Interface contacts:
Residue G87 in the first protein interacts with residue F25 in the second protein (closest heavy-atom distance 3.5 Å).
Residue F84 in the first protein interacts with residue I24 in the second protein (closest heavy-atom distance 3.9 Å).
Residue S80 in the first protein interacts with residue F14 in the second protein (closest heavy-atom distance 3.4 Å).
Residue I74 in the first protein is in contact with residue R16 in the second protein (closest heavy-atom distance 3.7 Å).
Residue Q95 in the first protein interacts with residue M37 in the second protein (closest heavy-atom distance 3.8 Å).
Residue I75 in the first protein contacts residue M21 in the second protein (closest heavy-atom distance 3.9 Å).
Residue Y68 in the first protein contacts residue Q13 in the second protein (closest heavy-atom distance 3.9 Å).
Residue M28 in the first protein is in contact with residue V7 in the second protein (closest heavy-atom distance 3.9 Å).
Residue S80 in the first protein contacts residue S12 in the second protein (closest heavy-atom distance 3.3 Å).
Residue F31 in the first protein interacts with residue W20 in the second protein (closest heavy-atom distance 3.6 Å).
Residue E73 in the first protein contacts residue N15 in the second protein (closest heavy-atom distance 3.1 Å).
Residue F84 in the first protein contacts residue V27 in the second protein (closest heavy-atom distance 4.0 Å).
Residue F92 in the first protein contacts residue A36 in the second protein (closest heavy-atom distance 3.9 Å).
Residue L83 in the first protein contacts residue M21 in the second protein (closest heavy-atom distance 3.8 Å).
Residue C90 in the first protein contacts residue F25 in the second protein (closest heavy-atom distance 3.8 Å).
Residue S80 in the first protein interacts with residue N15 in the second protein (closest heavy-atom distance 3.1 Å).
Residue Y26 in the first protein is in contact with residue P8 in the second protein (closest heavy-atom distance 3.8 Å).
Residue I74 in the first protein interacts with residue P18 in the second protein (closest heavy-atom distance 3.8 Å).
Residue Y68 in the first protein is in contact with residue F6 in the second protein (closest heavy-atom distance 3.6 Å).
Residue L83 in the first protein is in contact with residue I24 in the second protein (closest heavy-atom distance 3.6 Å).
Residue Y26 in the first protein is in contact with residue V7 in the second protein (closest heavy-atom distance 2.8 Å).
Residue L83 in the first protein interacts with residue F25 in the second protein (closest heavy-atom distance 3.7 Å).
Residue I74 in the first protein is in contact with residue N15 in the second protein (closest heavy-atom distance 3.4 Å).
Residue A91 in the first protein is in contact with residue E33 in the second protein (closest heavy-atom distance 3.7 Å).
Residue D66 in the first protein interacts with residue R10 in the second protein (closest heavy-atom distance 2.4 Å).
Residue F31 in the first protein contacts residue V7 in the second protein (closest heavy-atom distance 3.6 Å).
Residue Q95 in the first protein is in contact with residue K40 in the second protein (closest heavy-atom distance 3.1 Å).
Residue V88 in the first protein is in contact with residue F29 in the second protein (closest heavy-atom distance 3.9 Å).
Residue I74 in the first protein is in contact with residue M21 in the second protein (closest heavy-atom distance 3.6 Å).
Residue F84 in the first protein is in contact with residue G28 in the second protein (closest heavy-atom distance 3.5 Å).
Residue R32 in the first protein interacts with residue V7 in the second protein (closest heavy-atom distance 3.9 Å).
Residue F84 in the first protein interacts with residue L31 in the second protein (closest heavy-atom distance 4.0 Å).
Residue D65 in the first protein contacts residue R9 in the second protein (closest heavy-atom distance 2.8 Å).
Residue G87 in the first protein contacts residue F29 in the second protein (closest heavy-atom distance 3.3 Å).
Residue Q95 in the first protein contacts residue E33 in the second protein (closest heavy-atom distance 2.9 Å).
Residue M78 in the first protein is in contact with residue N15 in the second protein (closest heavy-atom distance 3.1 Å).
Residue F84 in the first protein interacts with residue F11 in the second protein (closest heavy-atom distance 3.9 Å).
Residue G87 in the first protein interacts with residue G28 in the second protein (closest heavy-atom distance 3.7 Å).
Residue F96 in the first protein is in contact with residue A36 in the second protein (closest heavy-atom distance 3.6 Å).
Residue F92 in the first protein contacts residue G32 in the second protein (closest heavy-atom distance 3.7 Å).
Residue M28 in the first protein is in contact with residue R9 in the second protein (closest heavy-atom distance 3.9 Å).
Residue V88 in the first protein contacts residue G28 in the second protein (closest heavy-atom distance 3.3 Å).
Residue A91 in the first protein interacts with residue F29 in the second protein (closest heavy-atom distance 3.5 Å).
Residue C90 in the first protein interacts with residue F29 in the second protein (closest heavy-atom distance 3.9 Å).
Residue E98 in the first protein interacts with residue K40 in the second protein (closest heavy-atom distance 2.7 Å).
Residue Y68 in the first protein is in contact with residue V7 in the second protein (closest heavy-atom distance 3.9 Å).
Residue Q95 in the first protein is in contact with residue Y41 in the second protein (closest heavy-atom distance 4.0 Å).
Residue I74 in the first protein interacts with residue D17 in the second protein (closest heavy-atom distance 3.7 Å).
Residue F96 in the first protein contacts residue I39 in the second protein (closest heavy-atom distance 4.0 Å).
Residue Y26 in the first protein is in contact with residue R9 in the second protein (closest heavy-atom distance 3.5 Å).
Residue K69 in the first protein is in contact with residue Q13 in the second protein (closest heavy-atom distance 4.0 Å).
Residue W86 in the first protein is in contact with residue F25 in the second protein (closest heavy-atom distance 3.9 Å).
Residue M28 in the first protein contacts residue P8 in the second protein (closest heavy-atom distance 3.4 Å).
Residue W81 in the first protein interacts with residue F11 in the second protein (closest heavy-atom distance 3.3 Å).
Residue K69 in the first protein is in contact with residue R16 in the second protein (closest heavy-atom distance 3.3 Å).
Residue Y68 in the first protein contacts residue R16 in the second protein (closest heavy-atom distance 2.6 Å).
Residue S71 in the first protein interacts with residue R16 in the second protein (closest heavy-atom distance 3.3 Å).
Residue S80 in the first protein interacts with residue F11 in the second protein (closest heavy-atom distance 2.9 Å).
Residue P72 in the first protein interacts with residue R16 in the second protein (closest heavy-atom distance 3.7 Å).
Residue D66 in the first protein is in contact with residue Q13 in the second protein (closest heavy-atom distance 2.6 Å).

Sequence of the second protein:
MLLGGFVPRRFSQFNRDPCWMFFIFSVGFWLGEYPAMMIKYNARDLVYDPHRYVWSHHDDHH

These two protein chains interact to form a complex.

Sequence of the first protein:
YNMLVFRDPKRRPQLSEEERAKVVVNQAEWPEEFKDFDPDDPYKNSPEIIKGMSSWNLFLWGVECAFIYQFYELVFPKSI